Sequence of protein 1:
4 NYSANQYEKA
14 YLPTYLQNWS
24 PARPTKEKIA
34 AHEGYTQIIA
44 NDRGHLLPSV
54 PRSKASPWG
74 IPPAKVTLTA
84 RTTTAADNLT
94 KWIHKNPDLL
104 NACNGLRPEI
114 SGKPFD

This data describes a binding interaction between two proteins.

Residue-level contacts at the interface:
Residue D119 in protein 1 interacts with residue E254 in protein 2 (closest heavy-atom distance 5.0 Å).
Residue D119 in protein 1 contacts residue R257 in protein 2 (closest heavy-atom distance 4.1 Å).
Residue D119 in protein 1 contacts residue F251 in protein 2 (closest heavy-atom distance 4.9 Å).
Residue D119 in protein 1 interacts with residue P252 in protein 2 (closest heavy-atom distance 3.2 Å).

Sequence of protein 2:
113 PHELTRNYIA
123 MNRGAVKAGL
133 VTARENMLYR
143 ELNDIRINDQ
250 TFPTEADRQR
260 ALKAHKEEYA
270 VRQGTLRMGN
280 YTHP